Sequence of chain A:
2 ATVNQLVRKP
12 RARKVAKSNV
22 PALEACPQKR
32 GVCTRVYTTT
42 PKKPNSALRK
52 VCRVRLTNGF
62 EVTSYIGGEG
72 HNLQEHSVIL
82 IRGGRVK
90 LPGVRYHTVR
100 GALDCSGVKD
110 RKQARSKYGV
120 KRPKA

Sequence of chain B:
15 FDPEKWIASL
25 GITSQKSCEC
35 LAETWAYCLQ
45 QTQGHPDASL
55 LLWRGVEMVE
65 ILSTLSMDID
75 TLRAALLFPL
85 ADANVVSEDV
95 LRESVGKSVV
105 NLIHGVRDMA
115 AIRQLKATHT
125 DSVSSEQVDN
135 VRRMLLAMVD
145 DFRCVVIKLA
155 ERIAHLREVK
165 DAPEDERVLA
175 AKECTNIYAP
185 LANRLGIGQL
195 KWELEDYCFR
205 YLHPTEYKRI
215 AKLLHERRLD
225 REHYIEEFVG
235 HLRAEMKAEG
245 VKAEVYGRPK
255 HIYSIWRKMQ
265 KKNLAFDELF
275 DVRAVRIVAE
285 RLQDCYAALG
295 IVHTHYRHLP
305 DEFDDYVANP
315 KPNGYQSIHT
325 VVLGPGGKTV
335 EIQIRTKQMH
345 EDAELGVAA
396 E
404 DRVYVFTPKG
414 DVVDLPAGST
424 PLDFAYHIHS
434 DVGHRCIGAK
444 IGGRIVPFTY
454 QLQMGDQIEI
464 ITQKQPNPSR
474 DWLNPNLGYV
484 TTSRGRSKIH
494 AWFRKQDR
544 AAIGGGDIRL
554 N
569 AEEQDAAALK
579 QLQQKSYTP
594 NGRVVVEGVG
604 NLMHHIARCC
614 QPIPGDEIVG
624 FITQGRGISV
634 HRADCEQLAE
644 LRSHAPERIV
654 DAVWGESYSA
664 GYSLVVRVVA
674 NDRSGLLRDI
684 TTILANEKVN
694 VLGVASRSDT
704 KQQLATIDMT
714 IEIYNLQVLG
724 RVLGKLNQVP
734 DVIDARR

This data describes a binding interaction between two proteins.

Contacts between the two chains:
Residue R473 in chain B contacts residue R31 in chain A (closest heavy-atom distance 4.8 Å).
Residue N479 in chain B interacts with residue L102 in chain A (closest heavy-atom distance 3.9 Å).
Residue N477 in chain B contacts residue D103 in chain A (closest heavy-atom distance 3.0 Å).
Residue N477 in chain B contacts residue L102 in chain A (closest heavy-atom distance 4.2 Å).
Residue D474 in chain B contacts residue R31 in chain A (closest heavy-atom distance 3.7 Å).
Residue R473 in chain B interacts with residue V33 in chain A (closest heavy-atom distance 4.3 Å).